Sequence of the first protein:
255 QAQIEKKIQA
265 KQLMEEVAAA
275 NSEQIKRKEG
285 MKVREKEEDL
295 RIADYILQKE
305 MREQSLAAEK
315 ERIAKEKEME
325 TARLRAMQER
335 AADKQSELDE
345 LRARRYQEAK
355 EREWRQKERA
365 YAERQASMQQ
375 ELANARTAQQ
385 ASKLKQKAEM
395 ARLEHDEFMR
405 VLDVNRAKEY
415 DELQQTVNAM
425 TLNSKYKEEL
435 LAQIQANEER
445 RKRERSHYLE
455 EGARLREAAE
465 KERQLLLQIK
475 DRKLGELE

Contacts between the two chains:
Residue G57 in the second protein is in contact with residue Y452 in the first protein (closest heavy-atom distance 3.8 Å).
Residue E53 in the second protein contacts residue Y452 in the first protein (closest heavy-atom distance 2.9 Å).
Residue G56 in the second protein is in contact with residue Y452 in the first protein (closest heavy-atom distance 3.1 Å).
Residue G56 in the second protein interacts with residue G456 in the first protein (closest heavy-atom distance 4.0 Å).
Residue G57 in the second protein is in contact with residue L453 in the first protein (closest heavy-atom distance 3.7 Å).
Residue T55 in the second protein contacts residue Y452 in the first protein (closest heavy-atom distance 3.4 Å).
Residue T55 in the second protein interacts with residue R460 in the first protein (closest heavy-atom distance 3.8 Å).
Residue G57 in the second protein interacts with residue R460 in the first protein (closest heavy-atom distance 4.4 Å).
Residue G56 in the second protein is in contact with residue L453 in the first protein (closest heavy-atom distance 3.8 Å).
Residue A54 in the second protein is in contact with residue Y452 in the first protein (closest heavy-atom distance 3.9 Å).
Residue T55 in the second protein is in contact with residue G456 in the first protein (closest heavy-atom distance 4.1 Å).
Residue T35 in the second protein interacts with residue R460 in the first protein (closest heavy-atom distance 4.3 Å).
Residue G56 in the second protein contacts residue R460 in the first protein (closest heavy-atom distance 2.4 Å).
Residue Y59 in the second protein interacts with residue R449 in the first protein (closest heavy-atom distance 4.3 Å).
Residue R58 in the second protein is in contact with residue R460 in the first protein (closest heavy-atom distance 3.9 Å).
Residue E53 in the second protein contacts residue R449 in the first protein (closest heavy-atom distance 3.4 Å).

This data describes a binding interaction between two proteins.

Sequence of the second protein:
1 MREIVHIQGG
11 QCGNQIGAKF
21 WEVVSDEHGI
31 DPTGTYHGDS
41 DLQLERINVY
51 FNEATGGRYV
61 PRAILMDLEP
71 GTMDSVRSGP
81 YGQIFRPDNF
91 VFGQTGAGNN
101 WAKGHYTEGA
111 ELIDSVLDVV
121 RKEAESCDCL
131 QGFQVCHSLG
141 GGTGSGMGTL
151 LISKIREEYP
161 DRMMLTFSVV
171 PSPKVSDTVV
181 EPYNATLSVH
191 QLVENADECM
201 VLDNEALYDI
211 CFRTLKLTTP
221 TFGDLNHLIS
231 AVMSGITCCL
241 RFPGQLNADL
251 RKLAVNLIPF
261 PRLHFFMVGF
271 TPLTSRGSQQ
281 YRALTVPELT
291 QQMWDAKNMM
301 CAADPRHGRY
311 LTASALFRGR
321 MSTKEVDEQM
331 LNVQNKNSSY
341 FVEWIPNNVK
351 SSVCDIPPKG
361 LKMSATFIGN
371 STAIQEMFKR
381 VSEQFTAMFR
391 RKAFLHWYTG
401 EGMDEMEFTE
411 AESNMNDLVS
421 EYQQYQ